Sequence of chain A:
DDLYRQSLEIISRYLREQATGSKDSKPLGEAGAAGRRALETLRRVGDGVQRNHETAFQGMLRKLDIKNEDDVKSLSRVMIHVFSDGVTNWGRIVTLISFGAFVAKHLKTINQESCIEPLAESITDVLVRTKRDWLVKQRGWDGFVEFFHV

The following describes two proteins that form a bound complex.

Residue-level contacts at the interface:
Residue V88 in chain A interacts with residue A9 in chain B (closest heavy-atom distance 3.4 Å).
Residue V84 in chain A contacts residue L12 in chain B (closest heavy-atom distance 3.7 Å).
Residue W96 in chain A is in contact with residue N20 in chain B (closest heavy-atom distance 3.4 Å).
Residue T101 in chain A interacts with residue G16 in chain B (closest heavy-atom distance 3.5 Å).
Residue V88 in chain A contacts residue L12 in chain B (closest heavy-atom distance 4.1 Å).
Residue V51 in chain A contacts residue Y23 in chain B (closest heavy-atom distance 4.4 Å).
Residue V51 in chain A contacts residue F19 in chain B (closest heavy-atom distance 3.2 Å).
Residue G97 in chain A is in contact with residue F19 in chain B (closest heavy-atom distance 4.0 Å).
Residue R83 in chain A interacts with residue D1 in chain B (closest heavy-atom distance 3.1 Å).
Residue R98 in chain A contacts residue D17 in chain B (closest heavy-atom distance 2.8 Å).
Residue V84 in chain A interacts with residue I8 in chain B (closest heavy-atom distance 4.2 Å).
Residue K69 in chain A interacts with residue E11 in chain B (closest heavy-atom distance 4.3 Å).
Residue V84 in chain A is in contact with residue A9 in chain B (closest heavy-atom distance 3.5 Å).
Residue H87 in chain A is in contact with residue A9 in chain B (closest heavy-atom distance 3.4 Å).
Residue F153 in chain A is in contact with residue N20 in chain B (closest heavy-atom distance 3.2 Å).
Residue H87 in chain A interacts with residue I6 in chain B (closest heavy-atom distance 3.7 Å).
Residue L70 in chain A is in contact with residue E5 in chain B (closest heavy-atom distance 4.0 Å).
Residue R98 in chain A interacts with residue G16 in chain B (closest heavy-atom distance 3.7 Å).
Residue T101 in chain A is in contact with residue L12 in chain B (closest heavy-atom distance 4.0 Å).
Residue F154 in chain A interacts with residue F19 in chain B (closest heavy-atom distance 3.5 Å).
Residue V156 in chain A interacts with residue Y23 in chain B (closest heavy-atom distance 4.7 Å).
Residue L102 in chain A interacts with residue L12 in chain B (closest heavy-atom distance 3.8 Å).
Residue F63 in chain A contacts residue L12 in chain B (closest heavy-atom distance 3.8 Å).
Residue H155 in chain A contacts residue Y23 in chain B (closest heavy-atom distance 4.5 Å).
Residue M66 in chain A is in contact with residue E11 in chain B (closest heavy-atom distance 3.5 Å).
Residue V84 in chain A contacts residue E5 in chain B (closest heavy-atom distance 3.9 Å).
Residue V93 in chain A interacts with residue D17 in chain B (closest heavy-atom distance 4.6 Å).
Residue M66 in chain A contacts residue L12 in chain B (closest heavy-atom distance 3.8 Å).
Residue F154 in chain A is in contact with residue Y23 in chain B (closest heavy-atom distance 3.7 Å).
Residue L70 in chain A interacts with residue I8 in chain B (closest heavy-atom distance 3.7 Å).
Residue V100 in chain A contacts residue F19 in chain B (closest heavy-atom distance 3.4 Å).
Residue F153 in chain A contacts residue A24 in chain B (closest heavy-atom distance 3.8 Å).
Residue F153 in chain A contacts residue Y23 in chain B (closest heavy-atom distance 3.6 Å).
Residue G97 in chain A contacts residue N20 in chain B (closest heavy-atom distance 2.9 Å).
Residue F105 in chain A contacts residue L12 in chain B (closest heavy-atom distance 4.2 Å).
Residue H87 in chain A contacts residue E5 in chain B (closest heavy-atom distance 4.2 Å).
Residue K69 in chain A contacts residue I8 in chain B (closest heavy-atom distance 4.1 Å).
Residue R98 in chain A contacts residue N20 in chain B (closest heavy-atom distance 4.8 Å).
Residue H87 in chain A interacts with residue M2 in chain B (closest heavy-atom distance 4.2 Å).
Residue H87 in chain A is in contact with residue R13 in chain B (closest heavy-atom distance 3.0 Å).
Residue F89 in chain A interacts with residue R13 in chain B (closest heavy-atom distance 4.6 Å).
Residue V55 in chain A contacts residue F19 in chain B (closest heavy-atom distance 4.0 Å).
Residue R83 in chain A contacts residue E5 in chain B (closest heavy-atom distance 3.0 Å).
Residue R50 in chain A interacts with residue Y23 in chain B (closest heavy-atom distance 3.8 Å).
Residue G97 in chain A is in contact with residue G16 in chain B (closest heavy-atom distance 3.5 Å).
Residue M66 in chain A interacts with residue I8 in chain B (closest heavy-atom distance 3.9 Å).
Residue T101 in chain A interacts with residue F19 in chain B (closest heavy-atom distance 4.3 Å).
Residue N95 in chain A is in contact with residue D17 in chain B (closest heavy-atom distance 2.9 Å).
Residue S90 in chain A interacts with residue R13 in chain B (closest heavy-atom distance 3.2 Å).
Residue N95 in chain A interacts with residue G16 in chain B (closest heavy-atom distance 4.2 Å).
Residue R98 in chain A contacts residue R13 in chain B (closest heavy-atom distance 3.4 Å).
Residue D91 in chain A interacts with residue R13 in chain B (closest heavy-atom distance 3.4 Å).
Residue V88 in chain A contacts residue R13 in chain B (closest heavy-atom distance 2.9 Å).
Residue S80 in chain A is in contact with residue E5 in chain B (closest heavy-atom distance 3.4 Å).
Residue N95 in chain A contacts residue N20 in chain B (closest heavy-atom distance 3.3 Å).

Sequence of chain B:
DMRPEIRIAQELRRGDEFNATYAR